Sequence of chain B:
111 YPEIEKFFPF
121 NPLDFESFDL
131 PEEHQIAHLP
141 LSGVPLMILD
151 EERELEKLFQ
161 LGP

Sequence of chain A:
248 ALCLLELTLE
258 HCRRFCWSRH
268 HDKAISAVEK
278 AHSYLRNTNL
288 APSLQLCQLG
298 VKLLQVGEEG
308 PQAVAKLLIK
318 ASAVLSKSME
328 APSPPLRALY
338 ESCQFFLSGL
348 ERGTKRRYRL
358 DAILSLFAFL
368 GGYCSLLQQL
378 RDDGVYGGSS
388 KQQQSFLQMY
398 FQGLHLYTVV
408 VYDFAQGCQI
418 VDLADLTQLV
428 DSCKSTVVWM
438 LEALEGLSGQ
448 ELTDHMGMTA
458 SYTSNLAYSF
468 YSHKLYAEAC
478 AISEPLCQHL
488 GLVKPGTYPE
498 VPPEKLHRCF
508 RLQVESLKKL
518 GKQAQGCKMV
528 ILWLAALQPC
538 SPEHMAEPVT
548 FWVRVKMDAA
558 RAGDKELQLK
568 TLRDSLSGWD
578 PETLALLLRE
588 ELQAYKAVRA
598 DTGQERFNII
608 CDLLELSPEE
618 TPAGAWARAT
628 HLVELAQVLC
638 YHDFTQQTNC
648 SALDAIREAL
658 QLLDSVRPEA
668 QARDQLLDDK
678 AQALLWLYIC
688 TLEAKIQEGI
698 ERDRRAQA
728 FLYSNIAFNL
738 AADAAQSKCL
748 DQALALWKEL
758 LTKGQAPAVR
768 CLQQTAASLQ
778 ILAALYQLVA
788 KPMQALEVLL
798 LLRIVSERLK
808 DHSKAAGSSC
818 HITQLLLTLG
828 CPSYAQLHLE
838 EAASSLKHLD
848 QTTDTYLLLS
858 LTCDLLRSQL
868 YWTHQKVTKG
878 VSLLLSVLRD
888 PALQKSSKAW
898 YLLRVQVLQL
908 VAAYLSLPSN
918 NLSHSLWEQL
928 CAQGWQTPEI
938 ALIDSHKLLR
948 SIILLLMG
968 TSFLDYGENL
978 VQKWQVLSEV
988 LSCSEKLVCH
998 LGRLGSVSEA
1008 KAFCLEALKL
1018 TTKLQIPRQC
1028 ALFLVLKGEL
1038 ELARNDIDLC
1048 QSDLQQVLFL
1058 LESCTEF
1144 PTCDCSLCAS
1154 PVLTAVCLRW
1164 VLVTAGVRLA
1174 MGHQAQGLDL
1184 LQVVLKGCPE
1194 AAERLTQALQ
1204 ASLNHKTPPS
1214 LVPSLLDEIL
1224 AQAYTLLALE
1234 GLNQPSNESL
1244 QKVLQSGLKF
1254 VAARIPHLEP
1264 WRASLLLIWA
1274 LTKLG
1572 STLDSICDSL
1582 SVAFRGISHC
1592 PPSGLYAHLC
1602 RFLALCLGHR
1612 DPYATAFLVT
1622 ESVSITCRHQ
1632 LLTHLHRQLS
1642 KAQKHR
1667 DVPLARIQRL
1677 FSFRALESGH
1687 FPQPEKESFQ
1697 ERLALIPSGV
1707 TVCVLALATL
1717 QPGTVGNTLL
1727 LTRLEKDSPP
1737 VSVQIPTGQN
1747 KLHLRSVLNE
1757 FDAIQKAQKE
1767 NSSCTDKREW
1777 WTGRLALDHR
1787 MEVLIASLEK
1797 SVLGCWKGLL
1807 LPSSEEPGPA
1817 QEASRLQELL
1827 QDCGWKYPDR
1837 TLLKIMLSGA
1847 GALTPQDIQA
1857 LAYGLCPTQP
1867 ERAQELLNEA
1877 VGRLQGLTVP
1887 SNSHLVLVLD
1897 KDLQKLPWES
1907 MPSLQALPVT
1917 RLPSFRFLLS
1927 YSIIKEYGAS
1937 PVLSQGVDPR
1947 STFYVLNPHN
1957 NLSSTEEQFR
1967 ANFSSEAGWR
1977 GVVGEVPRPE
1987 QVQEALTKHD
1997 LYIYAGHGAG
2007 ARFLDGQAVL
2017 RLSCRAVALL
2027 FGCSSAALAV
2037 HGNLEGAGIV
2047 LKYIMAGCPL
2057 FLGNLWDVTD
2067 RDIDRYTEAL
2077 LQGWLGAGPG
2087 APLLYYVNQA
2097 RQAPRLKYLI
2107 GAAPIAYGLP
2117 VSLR

These two protein chains interact to form a complex.

Contacts between the two chains:
Residue C2029 in chain A is in contact with residue F120 in chain B (closest heavy-atom distance 3.3 Å).
Residue S469 in chain A contacts residue F159 in chain B (closest heavy-atom distance 3.1 Å).
Residue D2068 in chain A interacts with residue E115 in chain B (closest heavy-atom distance 2.8 Å).
Residue V595 in chain A interacts with residue I148 in chain B (closest heavy-atom distance 3.4 Å).
Residue T2065 in chain A contacts residue K116 in chain B (closest heavy-atom distance 2.9 Å).
Residue A594 in chain A is in contact with residue L149 in chain B (closest heavy-atom distance 3.2 Å).
Residue K593 in chain A contacts residue M147 in chain B (closest heavy-atom distance 3.5 Å).
Residue C2029 in chain A contacts residue F118 in chain B (closest heavy-atom distance 3.2 Å).
Residue R1774 in chain A interacts with residue Y111 in chain B (closest heavy-atom distance 3.2 Å).
Residue Y638 in chain A interacts with residue V144 in chain B (closest heavy-atom distance 3.2 Å).
Residue K1020 in chain A is in contact with residue A137 in chain B (closest heavy-atom distance 3.5 Å).
Residue R2067 in chain A interacts with residue E113 in chain B (closest heavy-atom distance 3.2 Å).
Residue S1768 in chain A contacts residue F117 in chain B (closest heavy-atom distance 3.0 Å).
Residue G2012 in chain A contacts residue F125 in chain B (closest heavy-atom distance 3.4 Å).
Residue E690 in chain A interacts with residue V144 in chain B (closest heavy-atom distance 3.3 Å).
Residue H2003 in chain A is in contact with residue F120 in chain B (closest heavy-atom distance 3.5 Å).
Residue R1638 in chain A interacts with residue H134 in chain B (closest heavy-atom distance 3.3 Å).
Residue S2030 in chain A contacts residue F120 in chain B (closest heavy-atom distance 2.2 Å).
Residue R2067 in chain A interacts with residue E115 in chain B (closest heavy-atom distance 2.9 Å).
Residue K1020 in chain A contacts residue L139 in chain B (closest heavy-atom distance 3.3 Å).
Residue K944 in chain A contacts residue E133 in chain B (closest heavy-atom distance 2.7 Å).
Residue R1041 in chain A interacts with residue F128 in chain B (closest heavy-atom distance 3.4 Å).
Residue K593 in chain A contacts residue L149 in chain B (closest heavy-atom distance 2.9 Å).
Residue Q770 in chain A is in contact with residue L149 in chain B (closest heavy-atom distance 3.5 Å).
Residue Y465 in chain A contacts residue F159 in chain B (closest heavy-atom distance 3.2 Å).
Residue E690 in chain A interacts with residue G143 in chain B (closest heavy-atom distance 2.9 Å).
Residue I940 in chain A interacts with residue H134 in chain B (closest heavy-atom distance 3.1 Å).
Residue Y973 in chain A contacts residue P145 in chain B (closest heavy-atom distance 3.2 Å).
Residue D2011 in chain A interacts with residue S127 in chain B (closest heavy-atom distance 3.2 Å).
Residue D2066 in chain A is in contact with residue K116 in chain B (closest heavy-atom distance 3.5 Å).
Residue R947 in chain A interacts with residue Q135 in chain B (closest heavy-atom distance 2.9 Å).
Residue Q634 in chain A contacts residue M147 in chain B (closest heavy-atom distance 3.3 Å).
Residue R505 in chain A interacts with residue Q160 in chain B (closest heavy-atom distance 2.5 Å).
Residue R603 in chain A contacts residue M147 in chain B (closest heavy-atom distance 3.1 Å).
Residue R947 in chain A interacts with residue E132 in chain B (closest heavy-atom distance 3.0 Å).
Residue I693 in chain A is in contact with residue L141 in chain B (closest heavy-atom distance 3.2 Å).
Residue Q2013 in chain A contacts residue S127 in chain B (closest heavy-atom distance 2.4 Å).
Residue R596 in chain A contacts residue D150 in chain B (closest heavy-atom distance 3.3 Å).
Residue N462 in chain A contacts residue Q160 in chain B (closest heavy-atom distance 3.1 Å).
Residue L1958 in chain A contacts residue F118 in chain B (closest heavy-atom distance 3.4 Å).
Residue E1013 in chain A is in contact with residue I136 in chain B (closest heavy-atom distance 2.9 Å).
Residue K1008 in chain A interacts with residue F128 in chain B (closest heavy-atom distance 3.5 Å).
Residue C637 in chain A is in contact with residue V144 in chain B (closest heavy-atom distance 3.2 Å).
Residue N1957 in chain A interacts with residue F118 in chain B (closest heavy-atom distance 3.5 Å).
Residue A2033 in chain A contacts residue P122 in chain B (closest heavy-atom distance 3.3 Å).
Residue T2065 in chain A interacts with residue E115 in chain B (closest heavy-atom distance 3.0 Å).
Residue S1005 in chain A contacts residue E126 in chain B (closest heavy-atom distance 2.9 Å).
Residue W1776 in chain A is in contact with residue E115 in chain B (closest heavy-atom distance 3.3 Å).
Residue L1017 in chain A interacts with residue A137 in chain B (closest heavy-atom distance 3.3 Å).
Residue R947 in chain A interacts with residue E133 in chain B (closest heavy-atom distance 3.2 Å).
Residue R1638 in chain A interacts with residue P131 in chain B (closest heavy-atom distance 3.4 Å).
Residue R1041 in chain A interacts with residue E126 in chain B (closest heavy-atom distance 2.6 Å).
Residue K593 in chain A is in contact with residue I148 in chain B (closest heavy-atom distance 3.3 Å).
Residue H943 in chain A is in contact with residue H134 in chain B (closest heavy-atom distance 3.5 Å).
Residue L977 in chain A is in contact with residue L146 in chain B (closest heavy-atom distance 3.1 Å).
Residue H2037 in chain A is in contact with residue L123 in chain B (closest heavy-atom distance 3.4 Å).
Residue K980 in chain A contacts residue G143 in chain B (closest heavy-atom distance 3.1 Å).
Residue K944 in chain A contacts residue H134 in chain B (closest heavy-atom distance 3.3 Å).
Residue Q770 in chain A is in contact with residue D150 in chain B (closest heavy-atom distance 2.5 Å).
Residue E1013 in chain A interacts with residue A137 in chain B (closest heavy-atom distance 2.6 Å).